Residue-level contacts at the interface:
Residue C68 in chain B contacts residue R2 in chain A (closest heavy-atom distance 3.2 Å).
Residue Y100 in chain B contacts residue R2 in chain A (closest heavy-atom distance 3.4 Å).
Residue E153 in chain B contacts residue P7 in chain A (closest heavy-atom distance 3.5 Å).
Residue Y10 in chain B contacts residue R2 in chain A (closest heavy-atom distance 2.9 Å).
Residue T144 in chain B is in contact with residue F9 in chain A (closest heavy-atom distance 2.9 Å).
Residue R63 in chain B interacts with residue I1 in chain A (closest heavy-atom distance 4.3 Å).
Residue Y10 in chain B is in contact with residue A3 in chain A (closest heavy-atom distance 4.5 Å).
Residue W98 in chain B interacts with residue A3 in chain A (closest heavy-atom distance 4.6 Å).
Residue E46 in chain B interacts with residue R2 in chain A (closest heavy-atom distance 2.6 Å).
Residue E77 in chain B is in contact with residue L8 in chain A (closest heavy-atom distance 3.3 Å).
Residue V26 in chain B is in contact with residue R2 in chain A (closest heavy-atom distance 4.5 Å).
Residue Y160 in chain B interacts with residue I1 in chain A (closest heavy-atom distance 2.6 Å).
Residue W148 in chain B interacts with residue L8 in chain A (closest heavy-atom distance 3.2 Å).
Residue S78 in chain B contacts residue F9 in chain A (closest heavy-atom distance 3.0 Å).
Residue F117 in chain B contacts residue F9 in chain A (closest heavy-atom distance 3.5 Å).
Residue K147 in chain B is in contact with residue L8 in chain A (closest heavy-atom distance 4.0 Å).
Residue T74 in chain B is in contact with residue P5 in chain A (closest heavy-atom distance 3.7 Å).
Residue T70 in chain B interacts with residue P5 in chain A (closest heavy-atom distance 3.8 Å).
Residue N71 in chain B is in contact with residue P5 in chain A (closest heavy-atom distance 3.7 Å).
Residue T164 in chain B is in contact with residue I1 in chain A (closest heavy-atom distance 3.4 Å).
Residue W148 in chain B is in contact with residue F9 in chain A (closest heavy-atom distance 3.7 Å).
Residue T74 in chain B contacts residue L8 in chain A (closest heavy-atom distance 3.7 Å).
Residue Y60 in chain B interacts with residue I1 in chain A (closest heavy-atom distance 3.5 Å).
Residue I67 in chain B interacts with residue A4 in chain A (closest heavy-atom distance 4.7 Å).
Residue N64 in chain B interacts with residue R2 in chain A (closest heavy-atom distance 3.0 Å).
Residue F37 in chain B interacts with residue R2 in chain A (closest heavy-atom distance 4.2 Å).
Residue E153 in chain B contacts residue P6 in chain A (closest heavy-atom distance 4.2 Å).
Residue W98 in chain B contacts residue P5 in chain A (closest heavy-atom distance 4.3 Å).
Residue I67 in chain B contacts residue A3 in chain A (closest heavy-atom distance 3.3 Å).
Residue L82 in chain B interacts with residue F9 in chain A (closest heavy-atom distance 3.8 Å).
Residue W98 in chain B interacts with residue P6 in chain A (closest heavy-atom distance 3.8 Å).
Residue L96 in chain B contacts residue F9 in chain A (closest heavy-atom distance 3.8 Å).
Residue I67 in chain B is in contact with residue R2 in chain A (closest heavy-atom distance 3.6 Å).
Residue Y85 in chain B is in contact with residue F9 in chain A (closest heavy-atom distance 2.6 Å).
Residue W168 in chain B contacts residue I1 in chain A (closest heavy-atom distance 3.3 Å).
Residue W98 in chain B contacts residue A4 in chain A (closest heavy-atom distance 3.6 Å).
Residue W148 in chain B interacts with residue P6 in chain A (closest heavy-atom distance 4.1 Å).
Residue Y8 in chain B contacts residue R2 in chain A (closest heavy-atom distance 3.6 Å).
Residue A151 in chain B contacts residue P7 in chain A (closest heavy-atom distance 4.7 Å).
Residue Y160 in chain B is in contact with residue A3 in chain A (closest heavy-atom distance 3.5 Å).
Residue V35 in chain B contacts residue R2 in chain A (closest heavy-atom distance 4.1 Å).
Residue I67 in chain B interacts with residue P5 in chain A (closest heavy-atom distance 3.8 Å).
Residue N71 in chain B is in contact with residue P6 in chain A (closest heavy-atom distance 4.4 Å).
Residue N81 in chain B interacts with residue F9 in chain A (closest heavy-atom distance 2.9 Å).
Residue R36 in chain B interacts with residue R2 in chain A (closest heavy-atom distance 4.6 Å).
Residue Y160 in chain B is in contact with residue R2 in chain A (closest heavy-atom distance 3.6 Å).
Residue F117 in chain B interacts with residue P6 in chain A (closest heavy-atom distance 4.0 Å).
Residue Y8 in chain B interacts with residue I1 in chain A (closest heavy-atom distance 3.9 Å).
Residue S78 in chain B is in contact with residue L8 in chain A (closest heavy-atom distance 3.5 Å).
Residue S78 in chain B interacts with residue P7 in chain A (closest heavy-atom distance 4.4 Å).
Residue N64 in chain B interacts with residue I1 in chain A (closest heavy-atom distance 3.6 Å).
Residue K147 in chain B is in contact with residue F9 in chain A (closest heavy-atom distance 2.7 Å).
Residue Y100 in chain B interacts with residue A3 in chain A (closest heavy-atom distance 2.9 Å).
Residue T74 in chain B is in contact with residue P6 in chain A (closest heavy-atom distance 4.4 Å).
Residue S25 in chain B is in contact with residue R2 in chain A (closest heavy-atom distance 2.8 Å).
Residue N81 in chain B is in contact with residue L8 in chain A (closest heavy-atom distance 4.1 Å).
Residue M6 in chain B contacts residue I1 in chain A (closest heavy-atom distance 4.5 Å).
Residue E153 in chain B contacts residue P5 in chain A (closest heavy-atom distance 4.6 Å).
Residue Y124 in chain B is in contact with residue F9 in chain A (closest heavy-atom distance 3.5 Å).
Residue W148 in chain B contacts residue P7 in chain A (closest heavy-atom distance 3.5 Å).

Sequence of chain A:
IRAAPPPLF

This data describes a binding interaction between two proteins.

Sequence of chain B:
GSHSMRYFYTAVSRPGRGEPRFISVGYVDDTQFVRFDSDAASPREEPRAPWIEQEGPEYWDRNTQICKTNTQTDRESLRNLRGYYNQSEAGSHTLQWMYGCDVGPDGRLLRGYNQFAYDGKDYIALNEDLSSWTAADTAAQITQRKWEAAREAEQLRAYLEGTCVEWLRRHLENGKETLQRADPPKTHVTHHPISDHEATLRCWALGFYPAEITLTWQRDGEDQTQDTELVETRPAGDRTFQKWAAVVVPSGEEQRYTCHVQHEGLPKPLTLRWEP